This data describes a binding interaction between two proteins.

Sequence of chain A:
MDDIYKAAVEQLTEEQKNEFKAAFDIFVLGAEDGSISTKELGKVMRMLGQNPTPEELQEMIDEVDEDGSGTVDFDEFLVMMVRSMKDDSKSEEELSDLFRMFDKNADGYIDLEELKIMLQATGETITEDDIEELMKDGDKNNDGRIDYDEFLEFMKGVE

Interface contacts:
Residue D132 in chain A contacts residue R15 in chain B (closest heavy-atom distance 2.5 Å).
Residue D131 in chain A interacts with residue K10 in chain B (closest heavy-atom distance 2.6 Å).
Residue E126 in chain A interacts with residue R15 in chain B (closest heavy-atom distance 2.4 Å).
Residue V160 in chain A is in contact with residue T21 in chain B (closest heavy-atom distance 3.5 Å).
Residue A23 in chain A contacts residue L128 in chain B (closest heavy-atom distance 3.6 Å).
Residue M103 in chain A interacts with residue A27 in chain B (closest heavy-atom distance 3.5 Å).
Residue V44 in chain A is in contact with residue L128 in chain B (closest heavy-atom distance 3.6 Å).
Residue L48 in chain A interacts with residue A123 in chain B (closest heavy-atom distance 3.4 Å).
Residue D139 in chain A interacts with residue K20 in chain B (closest heavy-atom distance 2.8 Å).
Residue F156 in chain A contacts residue K20 in chain B (closest heavy-atom distance 3.2 Å).
Residue L121 in chain A interacts with residue L23 in chain B (closest heavy-atom distance 3.3 Å).
Residue Q11 in chain A interacts with residue S14 in chain B (closest heavy-atom distance 3.2 Å).
Residue F27 in chain A contacts residue M124 in chain B (closest heavy-atom distance 3.5 Å).
Residue L100 in chain A interacts with residue A27 in chain B (closest heavy-atom distance 3.6 Å).
Residue L136 in chain A interacts with residue L19 in chain B (closest heavy-atom distance 3.5 Å).
Residue F104 in chain A contacts residue A27 in chain B (closest heavy-atom distance 3.6 Å).
Residue E10 in chain A contacts residue S14 in chain B (closest heavy-atom distance 2.9 Å).
Residue M120 in chain A interacts with residue I26 in chain B (closest heavy-atom distance 3.2 Å).
Residue D132 in chain A interacts with residue L19 in chain B (closest heavy-atom distance 3.4 Å).
Residue E56 in chain A interacts with residue V117 in chain B (closest heavy-atom distance 3.0 Å).
Residue M1 in chain A interacts with residue K6 in chain B (closest heavy-atom distance 3.0 Å).
Residue D139 in chain A is in contact with residue K16 in chain B (closest heavy-atom distance 3.5 Å).
Residue M103 in chain A interacts with residue E30 in chain B (closest heavy-atom distance 2.9 Å).
Residue E135 in chain A contacts residue K8 in chain B (closest heavy-atom distance 3.0 Å).
Residue M103 in chain A contacts residue L31 in chain B (closest heavy-atom distance 3.2 Å).
Residue R102 in chain A contacts residue L31 in chain B (closest heavy-atom distance 3.7 Å).
Residue F104 in chain A contacts residue L23 in chain B (closest heavy-atom distance 3.6 Å).
Residue E126 in chain A interacts with residue Q18 in chain B (closest heavy-atom distance 2.4 Å).
Residue R102 in chain A interacts with residue E34 in chain B (closest heavy-atom distance 3.1 Å).
Residue S84 in chain A is in contact with residue I119 in chain B (closest heavy-atom distance 2.9 Å).
Residue V160 in chain A interacts with residue L24 in chain B (closest heavy-atom distance 3.6 Å).
Residue L100 in chain A contacts residue L24 in chain B (closest heavy-atom distance 3.4 Å).
Residue E126 in chain A interacts with residue L19 in chain B (closest heavy-atom distance 3.4 Å).
Residue V44 in chain A is in contact with residue M124 in chain B (closest heavy-atom distance 3.2 Å).
Residue E161 in chain A interacts with residue T21 in chain B (closest heavy-atom distance 3.4 Å).
Residue T124 in chain A interacts with residue L22 in chain B (closest heavy-atom distance 3.3 Å).
Residue S84 in chain A contacts residue S120 in chain B (closest heavy-atom distance 3.2 Å).
Residue M1 in chain A is in contact with residue K8 in chain B (closest heavy-atom distance 3.1 Å).
Residue S84 in chain A interacts with residue A121 in chain B (closest heavy-atom distance 2.6 Å).
Residue E135 in chain A interacts with residue I11 in chain B (closest heavy-atom distance 2.6 Å).
Residue L100 in chain A is in contact with residue K28 in chain B (closest heavy-atom distance 3.4 Å).
Residue F27 in chain A interacts with residue L128 in chain B (closest heavy-atom distance 3.6 Å).
Residue F20 in chain A is in contact with residue M125 in chain B (closest heavy-atom distance 3.6 Å).
Residue A7 in chain A is in contact with residue A13 in chain B (closest heavy-atom distance 3.3 Å).
Residue D99 in chain A contacts residue L31 in chain B (closest heavy-atom distance 3.6 Å).
Residue M60 in chain A interacts with residue V117 in chain B (closest heavy-atom distance 3.4 Å).
Residue D2 in chain A is in contact with residue K8 in chain B (closest heavy-atom distance 3.4 Å).
Residue E10 in chain A is in contact with residue A13 in chain B (closest heavy-atom distance 3.7 Å).
Residue D151 in chain A is in contact with residue R106 in chain B (closest heavy-atom distance 2.4 Å).
Residue E19 in chain A contacts residue L129 in chain B (closest heavy-atom distance 3.3 Å).
Residue L121 in chain A interacts with residue L19 in chain B (closest heavy-atom distance 3.6 Å).
Residue M157 in chain A contacts residue L24 in chain B (closest heavy-atom distance 3.0 Å).
Residue K106 in chain A contacts residue E30 in chain B (closest heavy-atom distance 2.7 Å).
Residue A7 in chain A is in contact with residue S14 in chain B (closest heavy-atom distance 3.7 Å).
Residue R83 in chain A is in contact with residue R118 in chain B (closest heavy-atom distance 2.9 Å).
Residue D2 in chain A is in contact with residue K16 in chain B (closest heavy-atom distance 2.7 Å).
Residue E135 in chain A is in contact with residue K10 in chain B (closest heavy-atom distance 3.0 Å).
Residue E135 in chain A contacts residue S9 in chain B (closest heavy-atom distance 3.3 Å).
Residue M157 in chain A is in contact with residue K20 in chain B (closest heavy-atom distance 3.2 Å).
Residue E96 in chain A interacts with residue K28 in chain B (closest heavy-atom distance 3.6 Å).

Sequence of chain B:
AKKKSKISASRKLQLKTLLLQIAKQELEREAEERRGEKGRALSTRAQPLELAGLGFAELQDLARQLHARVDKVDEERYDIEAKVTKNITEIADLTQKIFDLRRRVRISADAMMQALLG